Sequence of the first protein:
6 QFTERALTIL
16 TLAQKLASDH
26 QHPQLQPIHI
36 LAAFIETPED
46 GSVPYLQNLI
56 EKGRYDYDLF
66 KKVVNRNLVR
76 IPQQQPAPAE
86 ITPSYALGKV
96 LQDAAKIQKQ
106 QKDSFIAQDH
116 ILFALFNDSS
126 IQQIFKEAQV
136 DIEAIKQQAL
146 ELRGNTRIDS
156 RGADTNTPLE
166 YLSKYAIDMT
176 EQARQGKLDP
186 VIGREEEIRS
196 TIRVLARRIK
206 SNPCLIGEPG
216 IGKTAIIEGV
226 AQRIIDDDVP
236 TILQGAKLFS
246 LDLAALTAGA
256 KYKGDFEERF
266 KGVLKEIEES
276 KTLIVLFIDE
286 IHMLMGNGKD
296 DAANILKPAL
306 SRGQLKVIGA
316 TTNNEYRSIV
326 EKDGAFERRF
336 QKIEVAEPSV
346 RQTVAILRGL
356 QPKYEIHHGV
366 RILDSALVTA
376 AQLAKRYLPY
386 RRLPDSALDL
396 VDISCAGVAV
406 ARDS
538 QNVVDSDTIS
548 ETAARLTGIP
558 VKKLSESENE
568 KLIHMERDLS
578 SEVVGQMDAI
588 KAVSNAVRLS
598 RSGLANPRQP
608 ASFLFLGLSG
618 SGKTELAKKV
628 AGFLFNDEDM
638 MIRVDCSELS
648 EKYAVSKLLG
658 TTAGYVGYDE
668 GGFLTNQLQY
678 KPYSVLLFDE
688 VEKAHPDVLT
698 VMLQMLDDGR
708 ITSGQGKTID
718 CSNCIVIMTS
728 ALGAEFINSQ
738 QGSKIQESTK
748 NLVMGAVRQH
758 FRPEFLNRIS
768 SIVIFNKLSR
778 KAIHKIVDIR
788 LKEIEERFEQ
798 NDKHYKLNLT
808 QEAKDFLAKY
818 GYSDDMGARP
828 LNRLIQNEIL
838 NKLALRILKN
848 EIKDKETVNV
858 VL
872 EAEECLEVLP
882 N

Residue-level contacts at the interface:
Residue R830 in the second protein interacts with residue N764 in the first protein (closest heavy-atom distance 1.9 Å).
Residue F795 in the second protein interacts with residue N603 in the first protein (closest heavy-atom distance 3.2 Å).
Residue E796 in the second protein is in contact with residue L601 in the first protein (closest heavy-atom distance 3.6 Å).
Residue A841 in the second protein contacts residue L596 in the first protein (closest heavy-atom distance 3.6 Å).
Residue F795 in the second protein interacts with residue A602 in the first protein (closest heavy-atom distance 3.5 Å).
Residue L845 in the second protein is in contact with residue N566 in the first protein (closest heavy-atom distance 3.7 Å).
Residue K20 in the second protein contacts residue K57 in the first protein (closest heavy-atom distance 3.5 Å).
Residue T252 in the second protein interacts with residue I300 in the first protein (closest heavy-atom distance 3.6 Å).
Residue I844 in the second protein is in contact with residue N566 in the first protein (closest heavy-atom distance 3.3 Å).
Residue D397 in the second protein contacts residue R203 in the first protein (closest heavy-atom distance 2.9 Å).
Residue E645 in the second protein is in contact with residue E648 in the first protein (closest heavy-atom distance 3.7 Å).
Residue K256 in the second protein contacts residue K258 in the first protein (closest heavy-atom distance 3.0 Å).
Residue L837 in the second protein interacts with residue L596 in the first protein (closest heavy-atom distance 3.4 Å).
Residue V405 in the second protein is in contact with residue S195 in the first protein (closest heavy-atom distance 4.1 Å).
Residue V68 in the second protein is in contact with residue K67 in the first protein (closest heavy-atom distance 4.0 Å).
Residue R830 in the second protein is in contact with residue R765 in the first protein (closest heavy-atom distance 4.0 Å).
Residue T252 in the second protein interacts with residue D296 in the first protein (closest heavy-atom distance 3.8 Å).
Residue S23 in the second protein contacts residue G58 in the first protein (closest heavy-atom distance 4.3 Å).
Residue L414 in the second protein is in contact with residue D233 in the first protein (closest heavy-atom distance 4.4 Å).
Residue L840 in the second protein contacts residue S599 in the first protein (closest heavy-atom distance 4.1 Å).
Residue L845 in the second protein contacts residue I570 in the first protein (closest heavy-atom distance 3.6 Å).
Residue K800 in the second protein is in contact with residue L601 in the first protein (closest heavy-atom distance 4.1 Å).
Residue E872 in the second protein contacts residue E744 in the first protein (closest heavy-atom distance 2.7 Å).
Residue D397 in the second protein interacts with residue I204 in the first protein (closest heavy-atom distance 4.0 Å).
Residue D686 in the second protein interacts with residue R759 in the first protein (closest heavy-atom distance 3.8 Å).
Residue A401 in the second protein contacts residue R198 in the first protein (closest heavy-atom distance 3.6 Å).
Residue R830 in the second protein is in contact with residue I766 in the first protein (closest heavy-atom distance 2.2 Å).
Residue L840 in the second protein is in contact with residue L601 in the first protein (closest heavy-atom distance 4.0 Å).
Residue E645 in the second protein interacts with residue R759 in the first protein (closest heavy-atom distance 4.3 Å).
Residue R830 in the second protein contacts residue L763 in the first protein (closest heavy-atom distance 2.7 Å).
Residue F795 in the second protein is in contact with residue L601 in the first protein (closest heavy-atom distance 3.0 Å).
Residue A255 in the second protein is in contact with residue K258 in the first protein (closest heavy-atom distance 3.0 Å).
Residue S409 in the second protein is in contact with residue D233 in the first protein (closest heavy-atom distance 4.5 Å).
Residue D642 in the second protein is in contact with residue R759 in the first protein (closest heavy-atom distance 2.7 Å).
Residue L251 in the second protein is in contact with residue I300 in the first protein (closest heavy-atom distance 4.2 Å).
Residue R75 in the second protein is in contact with residue G58 in the first protein (closest heavy-atom distance 4.2 Å).
Residue D408 in the second protein contacts residue P235 in the first protein (closest heavy-atom distance 3.0 Å).
Residue D24 in the second protein is in contact with residue G58 in the first protein (closest heavy-atom distance 3.5 Å).
Residue S409 in the second protein interacts with residue P235 in the first protein (closest heavy-atom distance 3.4 Å).
Residue F795 in the second protein contacts residue P604 in the first protein (closest heavy-atom distance 4.5 Å).
Residue Y359 in the second protein is in contact with residue R203 in the first protein (closest heavy-atom distance 2.8 Å).
Residue H362 in the second protein contacts residue A201 in the first protein (closest heavy-atom distance 2.7 Å).
Residue V68 in the second protein is in contact with residue K66 in the first protein (closest heavy-atom distance 3.6 Å).
Residue E872 in the second protein is in contact with residue Q743 in the first protein (closest heavy-atom distance 1.8 Å).
Residue L414 in the second protein interacts with residue R228 in the first protein (closest heavy-atom distance 4.5 Å).
Residue L840 in the second protein interacts with residue L596 in the first protein (closest heavy-atom distance 4.2 Å).
Residue S644 in the second protein interacts with residue R759 in the first protein (closest heavy-atom distance 3.7 Å).
Residue R830 in the second protein interacts with residue S767 in the first protein (closest heavy-atom distance 4.3 Å).
Residue H362 in the second protein is in contact with residue R203 in the first protein (closest heavy-atom distance 2.7 Å).
Residue D24 in the second protein contacts residue K57 in the first protein (closest heavy-atom distance 2.9 Å).
Residue L840 in the second protein is in contact with residue A602 in the first protein (closest heavy-atom distance 4.4 Å).
Residue D799 in the second protein contacts residue L601 in the first protein (closest heavy-atom distance 3.6 Å).
Residue L21 in the second protein is in contact with residue K57 in the first protein (closest heavy-atom distance 4.4 Å).
Residue S23 in the second protein interacts with residue K57 in the first protein (closest heavy-atom distance 3.0 Å).
Residue L21 in the second protein is in contact with residue G58 in the first protein (closest heavy-atom distance 3.8 Å).
Residue H362 in the second protein interacts with residue R202 in the first protein (closest heavy-atom distance 3.5 Å).
Residue V405 in the second protein interacts with residue R198 in the first protein (closest heavy-atom distance 3.4 Å).
Residue Q833 in the second protein is in contact with residue S767 in the first protein (closest heavy-atom distance 4.2 Å).
Residue V405 in the second protein contacts residue R194 in the first protein (closest heavy-atom distance 4.0 Å).
Residue L248 in the second protein is in contact with residue I300 in the first protein (closest heavy-atom distance 3.3 Å).

These two protein chains interact to form a complex.

Sequence of the second protein:
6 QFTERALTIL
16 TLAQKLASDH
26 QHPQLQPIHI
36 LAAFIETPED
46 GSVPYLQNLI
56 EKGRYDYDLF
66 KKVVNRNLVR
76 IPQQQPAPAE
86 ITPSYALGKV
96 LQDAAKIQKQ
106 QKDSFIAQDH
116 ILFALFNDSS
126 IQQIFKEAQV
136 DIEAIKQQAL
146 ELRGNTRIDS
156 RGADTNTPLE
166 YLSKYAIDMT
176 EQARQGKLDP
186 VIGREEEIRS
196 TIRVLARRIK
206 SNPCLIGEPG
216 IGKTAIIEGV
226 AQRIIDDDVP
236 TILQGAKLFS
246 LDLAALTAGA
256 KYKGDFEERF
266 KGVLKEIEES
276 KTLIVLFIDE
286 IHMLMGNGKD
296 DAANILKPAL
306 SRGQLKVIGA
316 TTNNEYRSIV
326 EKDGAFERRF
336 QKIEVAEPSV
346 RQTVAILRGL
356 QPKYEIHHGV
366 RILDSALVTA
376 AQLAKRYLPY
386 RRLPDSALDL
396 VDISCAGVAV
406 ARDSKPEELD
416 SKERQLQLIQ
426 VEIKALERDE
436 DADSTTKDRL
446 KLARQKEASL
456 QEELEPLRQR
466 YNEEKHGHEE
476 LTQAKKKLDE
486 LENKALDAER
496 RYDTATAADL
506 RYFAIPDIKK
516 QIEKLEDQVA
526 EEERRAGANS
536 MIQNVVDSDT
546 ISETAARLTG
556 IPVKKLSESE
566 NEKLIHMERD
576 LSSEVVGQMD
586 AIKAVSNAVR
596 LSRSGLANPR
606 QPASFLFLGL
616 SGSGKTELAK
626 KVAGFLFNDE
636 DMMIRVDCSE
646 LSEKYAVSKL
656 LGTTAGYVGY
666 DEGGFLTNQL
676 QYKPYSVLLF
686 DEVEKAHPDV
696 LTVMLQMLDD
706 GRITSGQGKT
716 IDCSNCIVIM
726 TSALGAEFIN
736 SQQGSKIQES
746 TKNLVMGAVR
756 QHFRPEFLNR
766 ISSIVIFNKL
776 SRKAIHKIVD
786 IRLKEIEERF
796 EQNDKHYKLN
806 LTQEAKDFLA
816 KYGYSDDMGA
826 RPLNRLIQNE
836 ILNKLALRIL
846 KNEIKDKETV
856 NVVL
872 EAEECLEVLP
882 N